Sequence of the second protein:
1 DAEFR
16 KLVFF

This data describes a binding interaction between two proteins.

Contacts between the two chains:
Residue E312 in the first protein contacts residue D1 in the second protein (closest heavy-atom distance 3.1 Å).
Residue N110 in the first protein is in contact with residue F20 in the second protein (closest heavy-atom distance 3.2 Å).
Residue Q334 in the first protein is in contact with residue E3 in the second protein (closest heavy-atom distance 3.1 Å).
Residue Y802 in the first protein contacts residue F20 in the second protein (closest heavy-atom distance 3.1 Å).
Residue T113 in the first protein is in contact with residue K16 in the second protein (closest heavy-atom distance 4.6 Å).
Residue E160 in the first protein interacts with residue F19 in the second protein (closest heavy-atom distance 3.0 Å).
Residue T191 in the first protein is in contact with residue V18 in the second protein (closest heavy-atom distance 3.3 Å).
Residue E160 in the first protein interacts with residue F20 in the second protein (closest heavy-atom distance 4.6 Å).
Residue Y121 in the first protein contacts residue F19 in the second protein (closest heavy-atom distance 3.9 Å).
Residue F86 in the first protein interacts with residue F20 in the second protein (closest heavy-atom distance 4.5 Å).
Residue A111 in the first protein is in contact with residue V18 in the second protein (closest heavy-atom distance 4.0 Å).
Residue F112 in the first protein is in contact with residue V18 in the second protein (closest heavy-atom distance 3.2 Å).
Residue W170 in the first protein contacts residue K16 in the second protein (closest heavy-atom distance 3.6 Å).
Residue Q82 in the first protein is in contact with residue F19 in the second protein (closest heavy-atom distance 4.2 Å).
Residue Y580 in the first protein is in contact with residue A2 in the second protein (closest heavy-atom distance 4.6 Å).
Residue V331 in the first protein is in contact with residue D1 in the second protein (closest heavy-atom distance 3.5 Å).
Residue H79 in the first protein contacts residue V18 in the second protein (closest heavy-atom distance 3.3 Å).
Residue Q82 in the first protein interacts with residue V18 in the second protein (closest heavy-atom distance 4.1 Å).
Residue R795 in the first protein interacts with residue F20 in the second protein (closest heavy-atom distance 2.6 Å).
Residue S114 in the first protein is in contact with residue K16 in the second protein (closest heavy-atom distance 4.9 Å).
Residue H307 in the first protein is in contact with residue A2 in the second protein (closest heavy-atom distance 4.1 Å).
Residue H311 in the first protein contacts residue D1 in the second protein (closest heavy-atom distance 3.9 Å).
Residue G333 in the first protein interacts with residue D1 in the second protein (closest heavy-atom distance 4.4 Å).
Residue G333 in the first protein contacts residue E3 in the second protein (closest heavy-atom distance 3.6 Å).
Residue T113 in the first protein is in contact with residue L17 in the second protein (closest heavy-atom distance 4.8 Å).
Residue G332 in the first protein contacts residue D1 in the second protein (closest heavy-atom distance 3.6 Å).
Residue A111 in the first protein contacts residue F20 in the second protein (closest heavy-atom distance 3.1 Å).
Residue N110 in the first protein contacts residue F19 in the second protein (closest heavy-atom distance 3.9 Å).
Residue T113 in the first protein is in contact with residue V18 in the second protein (closest heavy-atom distance 3.4 Å).
Residue L330 in the first protein interacts with residue D1 in the second protein (closest heavy-atom distance 3.2 Å).
Residue G333 in the first protein is in contact with residue A2 in the second protein (closest heavy-atom distance 4.0 Å).
Residue E153 in the first protein is in contact with residue F20 in the second protein (closest heavy-atom distance 3.9 Å).
Residue H303 in the first protein contacts residue A2 in the second protein (closest heavy-atom distance 4.2 Å).
Residue G306 in the first protein is in contact with residue D1 in the second protein (closest heavy-atom distance 4.2 Å).
Residue Q82 in the first protein interacts with residue F20 in the second protein (closest heavy-atom distance 4.0 Å).
Residue F112 in the first protein is in contact with residue L17 in the second protein (closest heavy-atom distance 3.6 Å).
Residue W170 in the first protein interacts with residue V18 in the second protein (closest heavy-atom distance 3.5 Å).
Residue G310 in the first protein contacts residue D1 in the second protein (closest heavy-atom distance 2.2 Å).
Residue H83 in the first protein interacts with residue F20 in the second protein (closest heavy-atom distance 3.3 Å).
Residue I345 in the first protein is in contact with residue E3 in the second protein (closest heavy-atom distance 3.3 Å).
Residue H79 in the first protein interacts with residue F19 in the second protein (closest heavy-atom distance 3.7 Å).
Residue Y580 in the first protein is in contact with residue D1 in the second protein (closest heavy-atom distance 3.0 Å).
Residue F112 in the first protein is in contact with residue F19 in the second protein (closest heavy-atom distance 3.6 Å).
Residue F173 in the first protein contacts residue K16 in the second protein (closest heavy-atom distance 3.2 Å).
Residue V331 in the first protein is in contact with residue E3 in the second protein (closest heavy-atom distance 4.6 Å).
Residue A111 in the first protein interacts with residue F19 in the second protein (closest heavy-atom distance 3.2 Å).
Residue F791 in the first protein contacts residue F20 in the second protein (closest heavy-atom distance 3.6 Å).
Residue G306 in the first protein interacts with residue A2 in the second protein (closest heavy-atom distance 3.7 Å).
Residue G332 in the first protein is in contact with residue E3 in the second protein (closest heavy-atom distance 3.1 Å).
Residue W170 in the first protein is in contact with residue L17 in the second protein (closest heavy-atom distance 3.3 Å).
Residue G332 in the first protein interacts with residue A2 in the second protein (closest heavy-atom distance 4.3 Å).
Residue K335 in the first protein interacts with residue E3 in the second protein (closest heavy-atom distance 4.0 Å).
Residue Y802 in the first protein contacts residue F19 in the second protein (closest heavy-atom distance 3.7 Å).
Residue H83 in the first protein interacts with residue F19 in the second protein (closest heavy-atom distance 3.9 Å).
Residue A169 in the first protein contacts residue K16 in the second protein (closest heavy-atom distance 3.9 Å).

Sequence of the first protein:
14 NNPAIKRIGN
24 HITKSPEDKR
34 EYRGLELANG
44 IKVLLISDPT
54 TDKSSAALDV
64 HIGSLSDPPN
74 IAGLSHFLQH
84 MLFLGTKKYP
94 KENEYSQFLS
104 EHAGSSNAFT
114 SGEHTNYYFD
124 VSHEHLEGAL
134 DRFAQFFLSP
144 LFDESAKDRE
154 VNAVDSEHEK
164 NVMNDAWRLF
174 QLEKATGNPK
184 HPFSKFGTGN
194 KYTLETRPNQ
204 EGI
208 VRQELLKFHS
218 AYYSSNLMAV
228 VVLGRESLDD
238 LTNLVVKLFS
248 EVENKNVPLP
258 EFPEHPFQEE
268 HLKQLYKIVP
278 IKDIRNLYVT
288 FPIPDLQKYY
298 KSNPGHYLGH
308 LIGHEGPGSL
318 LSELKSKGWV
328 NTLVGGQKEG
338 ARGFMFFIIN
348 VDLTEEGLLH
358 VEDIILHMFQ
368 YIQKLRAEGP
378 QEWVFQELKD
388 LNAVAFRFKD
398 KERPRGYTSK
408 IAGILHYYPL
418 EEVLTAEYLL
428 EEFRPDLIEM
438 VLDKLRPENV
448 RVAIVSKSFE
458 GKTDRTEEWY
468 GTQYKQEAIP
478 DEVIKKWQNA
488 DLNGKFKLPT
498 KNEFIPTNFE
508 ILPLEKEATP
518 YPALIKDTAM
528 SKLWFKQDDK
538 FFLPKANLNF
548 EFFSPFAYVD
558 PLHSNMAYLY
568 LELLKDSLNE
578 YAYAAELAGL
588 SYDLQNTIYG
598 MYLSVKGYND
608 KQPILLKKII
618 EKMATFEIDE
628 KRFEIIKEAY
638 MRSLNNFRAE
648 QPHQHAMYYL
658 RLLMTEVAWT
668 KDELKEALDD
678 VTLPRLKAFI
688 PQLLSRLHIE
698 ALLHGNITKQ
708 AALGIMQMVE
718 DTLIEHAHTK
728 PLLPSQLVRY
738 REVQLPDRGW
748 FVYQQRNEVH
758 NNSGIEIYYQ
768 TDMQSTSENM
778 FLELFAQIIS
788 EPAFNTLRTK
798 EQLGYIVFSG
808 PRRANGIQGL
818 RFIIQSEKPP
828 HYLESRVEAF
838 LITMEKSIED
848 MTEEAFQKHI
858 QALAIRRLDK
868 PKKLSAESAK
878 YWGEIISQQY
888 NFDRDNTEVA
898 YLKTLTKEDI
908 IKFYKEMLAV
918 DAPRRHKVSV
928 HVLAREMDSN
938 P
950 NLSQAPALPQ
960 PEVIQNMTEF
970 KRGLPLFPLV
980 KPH